Contacts between the two chains:
Residue L7 in the first protein contacts residue L8 in the second protein (closest heavy-atom distance 3.1 Å).
Residue L39 in the first protein interacts with residue I36 in the second protein (closest heavy-atom distance 3.7 Å).
Residue Q25 in the first protein contacts residue L29 in the second protein (closest heavy-atom distance 3.8 Å).
Residue Q15 in the first protein contacts residue Q15 in the second protein (closest heavy-atom distance 2.8 Å).
Residue Q14 in the first protein interacts with residue L19 in the second protein (closest heavy-atom distance 4.2 Å).
Residue L18 in the first protein contacts residue L18 in the second protein (closest heavy-atom distance 4.2 Å).
Residue Q25 in the first protein contacts residue I22 in the second protein (closest heavy-atom distance 3.0 Å).
Residue Q14 in the first protein is in contact with residue Q15 in the second protein (closest heavy-atom distance 3.2 Å).
Residue L28 in the first protein is in contact with residue Q26 in the second protein (closest heavy-atom distance 3.8 Å).
Residue L18 in the first protein is in contact with residue Q15 in the second protein (closest heavy-atom distance 3.0 Å).
Residue G35 in the first protein interacts with residue I36 in the second protein (closest heavy-atom distance 4.3 Å).
Residue T32 in the first protein contacts residue I36 in the second protein (closest heavy-atom distance 3.3 Å).
Residue Q15 in the first protein interacts with residue L18 in the second protein (closest heavy-atom distance 4.7 Å).
Residue L39 in the first protein is in contact with residue Q40 in the second protein (closest heavy-atom distance 3.6 Å).
Residue L18 in the first protein is in contact with residue L19 in the second protein (closest heavy-atom distance 3.9 Å).
Residue R42 in the first protein interacts with residue I43 in the second protein (closest heavy-atom distance 4.0 Å).
Residue L18 in the first protein contacts residue I22 in the second protein (closest heavy-atom distance 3.8 Å).
Residue T32 in the first protein is in contact with residue T32 in the second protein (closest heavy-atom distance 4.0 Å).
Residue L28 in the first protein contacts residue L29 in the second protein (closest heavy-atom distance 4.0 Å).
Residue T32 in the first protein interacts with residue V33 in the second protein (closest heavy-atom distance 3.7 Å).
Residue I22 in the first protein contacts residue I22 in the second protein (closest heavy-atom distance 3.5 Å).
Residue Q25 in the first protein interacts with residue Q26 in the second protein (closest heavy-atom distance 3.0 Å).
Residue L39 in the first protein is in contact with residue I43 in the second protein (closest heavy-atom distance 4.4 Å).
Residue Q25 in the first protein interacts with residue Q25 in the second protein (closest heavy-atom distance 3.9 Å).
Residue A4 in the first protein interacts with residue L8 in the second protein (closest heavy-atom distance 5.0 Å).
Residue A21 in the first protein interacts with residue I22 in the second protein (closest heavy-atom distance 4.0 Å).
Residue I11 in the first protein interacts with residue V12 in the second protein (closest heavy-atom distance 3.8 Å).
Residue I36 in the first protein contacts residue I36 in the second protein (closest heavy-atom distance 3.9 Å).
Residue L29 in the first protein interacts with residue L29 in the second protein (closest heavy-atom distance 3.8 Å).
Residue L39 in the first protein is in contact with residue L39 in the second protein (closest heavy-atom distance 4.0 Å).
Residue I11 in the first protein interacts with residue Q15 in the second protein (closest heavy-atom distance 4.0 Å).
Residue I11 in the first protein is in contact with residue I11 in the second protein (closest heavy-atom distance 3.8 Å).
Residue L7 in the first protein is in contact with residue V12 in the second protein (closest heavy-atom distance 4.5 Å).
Residue L8 in the first protein contacts residue L8 in the second protein (closest heavy-atom distance 3.8 Å).
Residue I11 in the first protein is in contact with residue L8 in the second protein (closest heavy-atom distance 4.0 Å).
Residue I43 in the first protein is in contact with residue I43 in the second protein (closest heavy-atom distance 3.7 Å).
Residue L28 in the first protein interacts with residue V33 in the second protein (closest heavy-atom distance 4.7 Å).

Sequence of the second protein:
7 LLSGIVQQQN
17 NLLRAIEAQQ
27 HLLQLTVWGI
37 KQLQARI

This data describes a binding interaction between two proteins.

Sequence of the first protein:
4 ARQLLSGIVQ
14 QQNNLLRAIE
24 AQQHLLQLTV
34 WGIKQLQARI